The following describes two proteins that form a bound complex.

Sequence of protein 1:
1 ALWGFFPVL

Sequence of protein 2:
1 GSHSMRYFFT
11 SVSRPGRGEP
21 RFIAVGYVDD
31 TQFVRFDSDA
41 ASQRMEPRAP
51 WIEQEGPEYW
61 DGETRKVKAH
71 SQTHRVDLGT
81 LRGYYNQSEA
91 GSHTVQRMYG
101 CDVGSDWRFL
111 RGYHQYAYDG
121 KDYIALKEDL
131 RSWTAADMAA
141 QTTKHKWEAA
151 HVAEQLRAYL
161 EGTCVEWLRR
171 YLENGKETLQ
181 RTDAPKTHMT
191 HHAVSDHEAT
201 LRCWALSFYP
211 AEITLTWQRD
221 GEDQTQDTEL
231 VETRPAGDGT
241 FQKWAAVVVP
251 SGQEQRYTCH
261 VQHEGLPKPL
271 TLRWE

Interface contacts:
Residue V152 in protein 2 is in contact with residue W3 in protein 1 (closest heavy-atom distance 4.0 Å).
Residue W167 in protein 2 contacts residue A1 in protein 1 (closest heavy-atom distance 3.4 Å).
Residue V152 in protein 2 interacts with residue F5 in protein 1 (closest heavy-atom distance 3.9 Å).
Residue Y116 in protein 2 contacts residue P7 in protein 1 (closest heavy-atom distance 4.1 Å).
Residue M45 in protein 2 interacts with residue L2 in protein 1 (closest heavy-atom distance 3.5 Å).
Residue F33 in protein 2 contacts residue A1 in protein 1 (closest heavy-atom distance 4.7 Å).
Residue E63 in protein 2 is in contact with residue A1 in protein 1 (closest heavy-atom distance 3.3 Å).
Residue R65 in protein 2 interacts with residue F6 in protein 1 (closest heavy-atom distance 3.2 Å).
Residue D77 in protein 2 is in contact with residue P7 in protein 1 (closest heavy-atom distance 4.6 Å).
Residue V67 in protein 2 interacts with residue L2 in protein 1 (closest heavy-atom distance 3.4 Å).
Residue T143 in protein 2 interacts with residue V8 in protein 1 (closest heavy-atom distance 4.6 Å).
Residue Y116 in protein 2 contacts residue L9 in protein 1 (closest heavy-atom distance 3.9 Å).
Residue Y7 in protein 2 contacts residue A1 in protein 1 (closest heavy-atom distance 2.7 Å).
Residue D77 in protein 2 contacts residue L9 in protein 1 (closest heavy-atom distance 3.1 Å).
Residue A69 in protein 2 contacts residue F6 in protein 1 (closest heavy-atom distance 3.6 Å).
Residue H70 in protein 2 is in contact with residue L2 in protein 1 (closest heavy-atom distance 4.0 Å).
Residue F9 in protein 2 contacts residue L2 in protein 1 (closest heavy-atom distance 3.6 Å).
Residue K66 in protein 2 contacts residue F6 in protein 1 (closest heavy-atom distance 3.6 Å).
Residue V152 in protein 2 interacts with residue P7 in protein 1 (closest heavy-atom distance 4.4 Å).
Residue K146 in protein 2 is in contact with residue L9 in protein 1 (closest heavy-atom distance 3.2 Å).
Residue T73 in protein 2 is in contact with residue F6 in protein 1 (closest heavy-atom distance 3.7 Å).
Residue Y159 in protein 2 interacts with residue W3 in protein 1 (closest heavy-atom distance 3.6 Å).
Residue D77 in protein 2 interacts with residue V8 in protein 1 (closest heavy-atom distance 3.7 Å).
Residue T143 in protein 2 contacts residue L9 in protein 1 (closest heavy-atom distance 2.8 Å).
Residue Q155 in protein 2 is in contact with residue F5 in protein 1 (closest heavy-atom distance 3.0 Å).
Residue K146 in protein 2 contacts residue V8 in protein 1 (closest heavy-atom distance 4.6 Å).
Residue Y159 in protein 2 interacts with residue A1 in protein 1 (closest heavy-atom distance 2.7 Å).
Residue Y59 in protein 2 contacts residue A1 in protein 1 (closest heavy-atom distance 4.3 Å).
Residue W147 in protein 2 is in contact with residue L9 in protein 1 (closest heavy-atom distance 3.6 Å).
Residue M5 in protein 2 contacts residue A1 in protein 1 (closest heavy-atom distance 3.8 Å).
Residue Y7 in protein 2 is in contact with residue L2 in protein 1 (closest heavy-atom distance 3.4 Å).
Residue Y84 in protein 2 contacts residue L9 in protein 1 (closest heavy-atom distance 2.9 Å).
Residue W147 in protein 2 contacts residue V8 in protein 1 (closest heavy-atom distance 2.7 Å).
Residue L81 in protein 2 is in contact with residue L9 in protein 1 (closest heavy-atom distance 3.8 Å).
Residue R97 in protein 2 is in contact with residue P7 in protein 1 (closest heavy-atom distance 3.7 Å).
Residue Q155 in protein 2 is in contact with residue W3 in protein 1 (closest heavy-atom distance 3.7 Å).
Residue T73 in protein 2 contacts residue V8 in protein 1 (closest heavy-atom distance 4.2 Å).
Residue H70 in protein 2 contacts residue F5 in protein 1 (closest heavy-atom distance 4.8 Å).
Residue L156 in protein 2 contacts residue W3 in protein 1 (closest heavy-atom distance 3.4 Å).
Residue R97 in protein 2 interacts with residue W3 in protein 1 (closest heavy-atom distance 3.2 Å).
Residue Y159 in protein 2 contacts residue L2 in protein 1 (closest heavy-atom distance 3.8 Å).
Residue Y99 in protein 2 is in contact with residue L2 in protein 1 (closest heavy-atom distance 3.4 Å).
Residue H70 in protein 2 is in contact with residue F6 in protein 1 (closest heavy-atom distance 3.4 Å).
Residue T73 in protein 2 is in contact with residue P7 in protein 1 (closest heavy-atom distance 3.0 Å).
Residue V76 in protein 2 contacts residue V8 in protein 1 (closest heavy-atom distance 4.5 Å).
Residue I124 in protein 2 is in contact with residue L9 in protein 1 (closest heavy-atom distance 4.3 Å).
Residue K66 in protein 2 is in contact with residue L2 in protein 1 (closest heavy-atom distance 2.9 Å).
Residue H70 in protein 2 interacts with residue W3 in protein 1 (closest heavy-atom distance 3.3 Å).
Residue E63 in protein 2 interacts with residue L2 in protein 1 (closest heavy-atom distance 3.0 Å).
Residue Y99 in protein 2 is in contact with residue W3 in protein 1 (closest heavy-atom distance 2.9 Å).
Residue H114 in protein 2 interacts with residue P7 in protein 1 (closest heavy-atom distance 4.5 Å).
Residue T80 in protein 2 interacts with residue L9 in protein 1 (closest heavy-atom distance 3.4 Å).
Residue K66 in protein 2 is in contact with residue W3 in protein 1 (closest heavy-atom distance 3.8 Å).
Residue K66 in protein 2 contacts residue A1 in protein 1 (closest heavy-atom distance 4.5 Å).
Residue H114 in protein 2 contacts residue W3 in protein 1 (closest heavy-atom distance 3.9 Å).
Residue Y171 in protein 2 is in contact with residue A1 in protein 1 (closest heavy-atom distance 2.5 Å).
Residue Y123 in protein 2 contacts residue L9 in protein 1 (closest heavy-atom distance 3.7 Å).
Residue W147 in protein 2 interacts with residue P7 in protein 1 (closest heavy-atom distance 3.9 Å).
Residue R65 in protein 2 is in contact with residue G4 in protein 1 (closest heavy-atom distance 4.4 Å).
Residue K66 in protein 2 contacts residue G4 in protein 1 (closest heavy-atom distance 3.8 Å).